Interface contacts:
Residue I89 in the first protein is in contact with residue I94 in the second protein (closest heavy-atom distance 3.4 Å).
Residue F92 in the first protein interacts with residue F92 in the second protein (closest heavy-atom distance 2.7 Å).
Residue K71 in the first protein is in contact with residue S103 in the second protein (closest heavy-atom distance 3.4 Å).
Residue E102 in the first protein is in contact with residue Q73 in the second protein (closest heavy-atom distance 2.6 Å).
Residue D108 in the first protein is in contact with residue E65 in the second protein (closest heavy-atom distance 3.2 Å).
Residue Q73 in the first protein interacts with residue E102 in the second protein (closest heavy-atom distance 3.5 Å).
Residue I94 in the first protein contacts residue I89 in the second protein (closest heavy-atom distance 3.3 Å).
Residue G100 in the first protein contacts residue R74 in the second protein (closest heavy-atom distance 3.2 Å).
Residue K70 in the first protein interacts with residue V105 in the second protein (closest heavy-atom distance 3.4 Å).
Residue L110 in the first protein is in contact with residue E64 in the second protein (closest heavy-atom distance 2.9 Å).
Residue T91 in the first protein is in contact with residue F92 in the second protein (closest heavy-atom distance 3.3 Å).
Residue E65 in the first protein is in contact with residue V109 in the second protein (closest heavy-atom distance 3.1 Å).
Residue N76 in the first protein interacts with residue G100 in the second protein (closest heavy-atom distance 3.4 Å).
Residue N76 in the first protein is in contact with residue D99 in the second protein (closest heavy-atom distance 3.4 Å).
Residue K70 in the first protein is in contact with residue E106 in the second protein (closest heavy-atom distance 3.0 Å).
Residue K112 in the first protein is in contact with residue I63 in the second protein (closest heavy-atom distance 2.7 Å).
Residue Q66 in the first protein interacts with residue L110 in the second protein (closest heavy-atom distance 3.1 Å).
Residue K90 in the first protein is in contact with residue T96 in the second protein (closest heavy-atom distance 2.8 Å).
Residue V62 in the first protein interacts with residue L114 in the second protein (closest heavy-atom distance 2.6 Å).
Residue L114 in the first protein contacts residue A61 in the second protein (closest heavy-atom distance 2.8 Å).
Residue N101 in the first protein interacts with residue R74 in the second protein (closest heavy-atom distance 3.5 Å).
Residue I94 in the first protein contacts residue K90 in the second protein (closest heavy-atom distance 3.0 Å).
Residue S103 in the first protein contacts residue K70 in the second protein (closest heavy-atom distance 3.2 Å).
Residue E65 in the first protein interacts with residue L110 in the second protein (closest heavy-atom distance 3.2 Å).
Residue D42 in the first protein is in contact with residue N32 in the second protein (closest heavy-atom distance 3.5 Å).
Residue V109 in the first protein interacts with residue E64 in the second protein (closest heavy-atom distance 3.2 Å).
Residue F92 in the first protein contacts residue T91 in the second protein (closest heavy-atom distance 3.5 Å).
Residue K87 in the first protein is in contact with residue T96 in the second protein (closest heavy-atom distance 3.2 Å).
Residue K112 in the first protein interacts with residue V62 in the second protein (closest heavy-atom distance 3.5 Å).
Residue Q66 in the first protein is in contact with residue K112 in the second protein (closest heavy-atom distance 3.2 Å).
Residue V62 in the first protein is in contact with residue T113 in the second protein (closest heavy-atom distance 3.5 Å).
Residue E106 in the first protein interacts with residue K71 in the second protein (closest heavy-atom distance 3.1 Å).
Residue D42 in the first protein is in contact with residue I31 in the second protein (closest heavy-atom distance 3.2 Å).
Residue T68 in the first protein interacts with residue D108 in the second protein (closest heavy-atom distance 2.9 Å).
Residue A61 in the first protein contacts residue D116 in the second protein (closest heavy-atom distance 3.5 Å).
Residue K90 in the first protein interacts with residue V93 in the second protein (closest heavy-atom distance 3.4 Å).
Residue L110 in the first protein is in contact with residue E65 in the second protein (closest heavy-atom distance 2.9 Å).
Residue S115 in the first protein interacts with residue A61 in the second protein (closest heavy-atom distance 3.0 Å).
Residue D108 in the first protein is in contact with residue I67 in the second protein (closest heavy-atom distance 3.0 Å).
Residue R74 in the first protein contacts residue E102 in the second protein (closest heavy-atom distance 2.8 Å).
Residue K90 in the first protein contacts residue I94 in the second protein (closest heavy-atom distance 2.9 Å).
Residue T113 in the first protein is in contact with residue A61 in the second protein (closest heavy-atom distance 3.5 Å).
Residue I104 in the first protein is in contact with residue K71 in the second protein (closest heavy-atom distance 2.7 Å).
Residue E106 in the first protein interacts with residue T69 in the second protein (closest heavy-atom distance 3.0 Å).
Residue T113 in the first protein is in contact with residue V62 in the second protein (closest heavy-atom distance 3.4 Å).
Residue I63 in the first protein interacts with residue K112 in the second protein (closest heavy-atom distance 3.4 Å).
Residue Q66 in the first protein is in contact with residue D108 in the second protein (closest heavy-atom distance 3.3 Å).
Residue T68 in the first protein contacts residue E107 in the second protein (closest heavy-atom distance 3.3 Å).
Residue E64 in the first protein interacts with residue K112 in the second protein (closest heavy-atom distance 3.0 Å).
Residue D108 in the first protein interacts with residue Q66 in the second protein (closest heavy-atom distance 3.2 Å).
Residue E106 in the first protein contacts residue T68 in the second protein (closest heavy-atom distance 3.5 Å).
Residue T95 in the first protein is in contact with residue K87 in the second protein (closest heavy-atom distance 3.3 Å).
Residue K75 in the first protein is in contact with residue E102 in the second protein (closest heavy-atom distance 3.1 Å).
Residue K75 in the first protein contacts residue G100 in the second protein (closest heavy-atom distance 3.1 Å).
Residue L114 in the first protein interacts with residue I54 in the second protein (closest heavy-atom distance 3.4 Å).
Residue T69 in the first protein contacts residue E107 in the second protein (closest heavy-atom distance 3.3 Å).
Residue I67 in the first protein contacts residue D108 in the second protein (closest heavy-atom distance 3.2 Å).
Residue L110 in the first protein is in contact with residue I63 in the second protein (closest heavy-atom distance 3.5 Å).
Residue F92 in the first protein is in contact with residue F34 in the second protein (closest heavy-atom distance 3.5 Å).
Residue N76 in the first protein interacts with residue N101 in the second protein (closest heavy-atom distance 3.1 Å).

Sequence of the first protein:
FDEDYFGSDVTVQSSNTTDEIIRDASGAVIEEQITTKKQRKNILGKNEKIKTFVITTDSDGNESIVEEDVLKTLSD

Sequence of the second protein:
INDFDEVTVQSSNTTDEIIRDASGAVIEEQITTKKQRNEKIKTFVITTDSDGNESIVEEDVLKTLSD

The following describes two proteins that form a bound complex.